Sequence of chain B:
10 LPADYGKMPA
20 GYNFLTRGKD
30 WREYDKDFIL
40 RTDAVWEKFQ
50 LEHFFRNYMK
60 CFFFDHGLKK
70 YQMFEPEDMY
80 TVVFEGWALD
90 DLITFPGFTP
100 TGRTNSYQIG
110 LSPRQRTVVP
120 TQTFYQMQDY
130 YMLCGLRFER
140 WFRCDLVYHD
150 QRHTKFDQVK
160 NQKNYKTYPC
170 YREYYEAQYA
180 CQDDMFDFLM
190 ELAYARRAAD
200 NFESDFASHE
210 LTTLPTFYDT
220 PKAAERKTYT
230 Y

Sequence of chain A:
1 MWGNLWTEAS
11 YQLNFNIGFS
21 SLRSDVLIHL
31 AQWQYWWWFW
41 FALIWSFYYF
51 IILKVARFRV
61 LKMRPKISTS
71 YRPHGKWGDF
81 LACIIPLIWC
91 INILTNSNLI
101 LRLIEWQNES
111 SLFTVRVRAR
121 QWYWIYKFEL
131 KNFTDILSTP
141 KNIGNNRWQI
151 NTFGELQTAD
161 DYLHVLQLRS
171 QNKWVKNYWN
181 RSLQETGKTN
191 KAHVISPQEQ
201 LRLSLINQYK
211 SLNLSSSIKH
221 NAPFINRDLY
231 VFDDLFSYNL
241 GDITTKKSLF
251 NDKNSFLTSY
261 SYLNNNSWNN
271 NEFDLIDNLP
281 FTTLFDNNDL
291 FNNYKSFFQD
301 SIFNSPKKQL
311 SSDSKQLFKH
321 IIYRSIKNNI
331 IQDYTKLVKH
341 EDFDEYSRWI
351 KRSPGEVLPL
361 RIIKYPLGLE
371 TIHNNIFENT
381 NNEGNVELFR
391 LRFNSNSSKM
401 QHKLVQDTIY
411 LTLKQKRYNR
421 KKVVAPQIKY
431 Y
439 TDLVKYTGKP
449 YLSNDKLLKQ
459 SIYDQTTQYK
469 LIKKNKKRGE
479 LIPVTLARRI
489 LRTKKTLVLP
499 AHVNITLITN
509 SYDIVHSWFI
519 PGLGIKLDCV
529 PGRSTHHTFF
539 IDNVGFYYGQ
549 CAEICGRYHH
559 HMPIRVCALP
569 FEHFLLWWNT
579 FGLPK

Residue-level contacts at the interface:
Residue S532 in chain A contacts residue Y129 in chain B (closest heavy-atom distance 2.8 Å).
Residue K127 in chain A contacts residue D182 in chain B (closest heavy-atom distance 3.2 Å).
Residue H534 in chain A contacts residue Y178 in chain B (closest heavy-atom distance 3.1 Å).
Residue E109 in chain A interacts with residue R113 in chain B (closest heavy-atom distance 3.0 Å).
Residue H534 in chain A is in contact with residue Y129 in chain B (closest heavy-atom distance 3.2 Å).
Residue L369 in chain A interacts with residue E172 in chain B (closest heavy-atom distance 3.3 Å).
Residue R361 in chain A contacts residue D199 in chain B (closest heavy-atom distance 3.0 Å).
Residue D160 in chain A contacts residue T166 in chain B (closest heavy-atom distance 3.2 Å).
Residue D407 in chain A contacts residue Y173 in chain B (closest heavy-atom distance 3.2 Å).
Residue R348 in chain A interacts with residue E190 in chain B (closest heavy-atom distance 3.1 Å).
Residue L456 in chain A is in contact with residue F63 in chain B (closest heavy-atom distance 2.9 Å).
Residue K403 in chain A is in contact with residue E190 in chain B (closest heavy-atom distance 3.2 Å).
Residue L456 in chain A interacts with residue D64 in chain B (closest heavy-atom distance 2.9 Å).
Residue D161 in chain A is in contact with residue Y164 in chain B (closest heavy-atom distance 3.2 Å).
Residue E155 in chain A is in contact with residue R171 in chain B (closest heavy-atom distance 2.9 Å).
Residue W2 in chain A interacts with residue F73 in chain B (closest heavy-atom distance 3.2 Å).
Residue I506 in chain A interacts with residue Q181 in chain B (closest heavy-atom distance 2.6 Å).
Residue T494 in chain A interacts with residue P75 in chain B (closest heavy-atom distance 3.0 Å).
Residue R361 in chain A contacts residue D204 in chain B (closest heavy-atom distance 2.9 Å).
Residue Q463 in chain A contacts residue W86 in chain B (closest heavy-atom distance 2.8 Å).
Residue R392 in chain A interacts with residue H148 in chain B (closest heavy-atom distance 3.1 Å).
Residue R390 in chain A contacts residue V146 in chain B (closest heavy-atom distance 3.1 Å).
Residue E109 in chain A interacts with residue Q121 in chain B (closest heavy-atom distance 2.3 Å).
Residue G154 in chain A contacts residue Q114 in chain B (closest heavy-atom distance 3.1 Å).
Residue R490 in chain A interacts with residue T80 in chain B (closest heavy-atom distance 3.1 Å).
Residue E370 in chain A interacts with residue Y170 in chain B (closest heavy-atom distance 3.1 Å).
Residue R563 in chain A interacts with residue D77 in chain B (closest heavy-atom distance 2.3 Å).
Residue N379 in chain A interacts with residue Y147 in chain B (closest heavy-atom distance 2.9 Å).
Residue S353 in chain A contacts residue A197 in chain B (closest heavy-atom distance 2.6 Å).
Residue K421 in chain A is in contact with residue D89 in chain B (closest heavy-atom distance 3.2 Å).
Residue R118 in chain A is in contact with residue D182 in chain B (closest heavy-atom distance 2.9 Å).
Residue Q171 in chain A is in contact with residue Q157 in chain B (closest heavy-atom distance 3.2 Å).
Residue K351 in chain A contacts residue Y193 in chain B (closest heavy-atom distance 3.2 Å).
Residue S532 in chain A contacts residue D128 in chain B (closest heavy-atom distance 2.7 Å).
Residue H571 in chain A is in contact with residue Y57 in chain B (closest heavy-atom distance 3.0 Å).
Residue P568 in chain A is in contact with residue Y57 in chain B (closest heavy-atom distance 3.1 Å).
Residue R490 in chain A interacts with residue E84 in chain B (closest heavy-atom distance 2.5 Å).
Residue L484 in chain A contacts residue Y79 in chain B (closest heavy-atom distance 3.2 Å).
Residue E570 in chain A is in contact with residue Y57 in chain B (closest heavy-atom distance 3.0 Å).
Residue W148 in chain A contacts residue I108 in chain B (closest heavy-atom distance 3.3 Å).
Residue R116 in chain A interacts with residue Q177 in chain B (closest heavy-atom distance 2.3 Å).
Residue R531 in chain A is in contact with residue D128 in chain B (closest heavy-atom distance 3.2 Å).
Residue N142 in chain A contacts residue Q107 in chain B (closest heavy-atom distance 2.7 Å).
Residue E155 in chain A is in contact with residue R115 in chain B (closest heavy-atom distance 2.5 Å).
Residue R392 in chain A contacts residue L145 in chain B (closest heavy-atom distance 2.3 Å).
Residue E570 in chain A is in contact with residue S105 in chain B (closest heavy-atom distance 3.1 Å).
Residue Q157 in chain A is in contact with residue Y170 in chain B (closest heavy-atom distance 3.2 Å).
Residue R390 in chain A interacts with residue Q150 in chain B (closest heavy-atom distance 3.2 Å).
Residue Q427 in chain A is in contact with residue Q71 in chain B (closest heavy-atom distance 2.9 Å).
Residue W106 in chain A is in contact with residue Y124 in chain B (closest heavy-atom distance 3.2 Å).
Residue W148 in chain A is in contact with residue G109 in chain B (closest heavy-atom distance 3.3 Å).
Residue D160 in chain A interacts with residue Y174 in chain B (closest heavy-atom distance 3.1 Å).
Residue S111 in chain A contacts residue R113 in chain B (closest heavy-atom distance 2.8 Å).
Residue H535 in chain A contacts residue Q127 in chain B (closest heavy-atom distance 3.2 Å).
Residue R361 in chain A is in contact with residue F201 in chain B (closest heavy-atom distance 3.2 Å).
Residue R490 in chain A interacts with residue Y79 in chain B (closest heavy-atom distance 3.2 Å).
Residue Q401 in chain A contacts residue Y193 in chain B (closest heavy-atom distance 2.6 Å).
Residue E378 in chain A interacts with residue K165 in chain B (closest heavy-atom distance 3.2 Å).
Residue R390 in chain A interacts with residue D149 in chain B (closest heavy-atom distance 2.4 Å).
Residue H164 in chain A interacts with residue Y164 in chain B (closest heavy-atom distance 3.1 Å).

The following describes two proteins that form a bound complex.